Sequence of protein 2:
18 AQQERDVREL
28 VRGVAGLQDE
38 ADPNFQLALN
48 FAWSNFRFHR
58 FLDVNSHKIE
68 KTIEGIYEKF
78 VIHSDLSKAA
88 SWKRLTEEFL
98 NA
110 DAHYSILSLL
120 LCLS

This data describes a binding interaction between two proteins.

Sequence of protein 1:
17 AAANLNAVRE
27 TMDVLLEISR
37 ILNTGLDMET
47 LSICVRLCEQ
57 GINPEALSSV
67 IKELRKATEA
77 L

Contacts between the two chains:
Residue L118 in protein 2 contacts residue P60 in protein 1 (closest heavy-atom distance 3.7 Å).
Residue A32 in protein 2 contacts residue L70 in protein 1 (closest heavy-atom distance 3.6 Å).
Residue L119 in protein 2 contacts residue L42 in protein 1 (closest heavy-atom distance 3.6 Å).
Residue L119 in protein 2 is in contact with residue L38 in protein 1 (closest heavy-atom distance 3.8 Å).
Residue S123 in protein 2 interacts with residue L38 in protein 1 (closest heavy-atom distance 3.5 Å).
Residue L118 in protein 2 is in contact with residue C50 in protein 1 (closest heavy-atom distance 3.5 Å).
Residue A45 in protein 2 contacts residue L70 in protein 1 (closest heavy-atom distance 3.7 Å).
Residue F58 in protein 2 contacts residue A62 in protein 1 (closest heavy-atom distance 3.4 Å).
Residue Q20 in protein 2 interacts with residue I58 in protein 1 (closest heavy-atom distance 3.7 Å).
Residue I115 in protein 2 contacts residue C54 in protein 1 (closest heavy-atom distance 3.8 Å).
Residue N52 in protein 2 contacts residue V66 in protein 1 (closest heavy-atom distance 3.4 Å).
Residue Q19 in protein 2 contacts residue R52 in protein 1 (closest heavy-atom distance 3.7 Å).
Residue D23 in protein 2 interacts with residue I49 in protein 1 (closest heavy-atom distance 3.7 Å).
Residue L118 in protein 2 contacts residue S64 in protein 1 (closest heavy-atom distance 3.6 Å).
Residue C121 in protein 2 is in contact with residue K68 in protein 1 (closest heavy-atom distance 3.0 Å).
Residue F77 in protein 2 contacts residue I37 in protein 1 (closest heavy-atom distance 3.6 Å).
Residue F96 in protein 2 interacts with residue V30 in protein 1 (closest heavy-atom distance 3.9 Å).
Residue W89 in protein 2 is in contact with residue L38 in protein 1 (closest heavy-atom distance 3.8 Å).
Residue L119 in protein 2 contacts residue T40 in protein 1 (closest heavy-atom distance 3.5 Å).
Residue V31 in protein 2 contacts residue T74 in protein 1 (closest heavy-atom distance 4.0 Å).
Residue A49 in protein 2 contacts residue V66 in protein 1 (closest heavy-atom distance 3.9 Å).
Residue L27 in protein 2 contacts residue L63 in protein 1 (closest heavy-atom distance 3.7 Å).
Residue D23 in protein 2 interacts with residue Q56 in protein 1 (closest heavy-atom distance 3.7 Å).
Residue E95 in protein 2 interacts with residue V30 in protein 1 (closest heavy-atom distance 3.6 Å).
Residue K85 in protein 2 is in contact with residue I37 in protein 1 (closest heavy-atom distance 3.7 Å).
Residue F96 in protein 2 is in contact with residue L31 in protein 1 (closest heavy-atom distance 3.3 Å).
Residue L92 in protein 2 is in contact with residue E33 in protein 1 (closest heavy-atom distance 3.4 Å).
Residue L92 in protein 2 interacts with residue V30 in protein 1 (closest heavy-atom distance 3.4 Å).
Residue D23 in protein 2 is in contact with residue L53 in protein 1 (closest heavy-atom distance 3.9 Å).
Residue N52 in protein 2 is in contact with residue S65 in protein 1 (closest heavy-atom distance 2.8 Å).
Residue D23 in protein 2 contacts residue R52 in protein 1 (closest heavy-atom distance 2.4 Å).
Residue L122 in protein 2 contacts residue L42 in protein 1 (closest heavy-atom distance 3.7 Å).
Residue N52 in protein 2 is in contact with residue A62 in protein 1 (closest heavy-atom distance 3.7 Å).
Residue F58 in protein 2 contacts residue N59 in protein 1 (closest heavy-atom distance 3.5 Å).
Residue Q20 in protein 2 interacts with residue Q56 in protein 1 (closest heavy-atom distance 3.0 Å).
Residue I115 in protein 2 is in contact with residue V51 in protein 1 (closest heavy-atom distance 3.8 Å).
Residue L92 in protein 2 is in contact with residue I37 in protein 1 (closest heavy-atom distance 3.8 Å).
Residue E95 in protein 2 is in contact with residue E26 in protein 1 (closest heavy-atom distance 2.7 Å).
Residue L122 in protein 2 interacts with residue T40 in protein 1 (closest heavy-atom distance 3.6 Å).
Residue F53 in protein 2 is in contact with residue I58 in protein 1 (closest heavy-atom distance 3.6 Å).
Residue F53 in protein 2 is in contact with residue V66 in protein 1 (closest heavy-atom distance 3.6 Å).
Residue W89 in protein 2 contacts residue I37 in protein 1 (closest heavy-atom distance 3.8 Å).
Residue C121 in protein 2 contacts residue S64 in protein 1 (closest heavy-atom distance 3.3 Å).
Residue S117 in protein 2 is in contact with residue P60 in protein 1 (closest heavy-atom distance 3.8 Å).
Residue L27 in protein 2 interacts with residue I49 in protein 1 (closest heavy-atom distance 3.8 Å).
Residue R57 in protein 2 interacts with residue S65 in protein 1 (closest heavy-atom distance 3.2 Å).
Residue N41 in protein 2 is in contact with residue L77 in protein 1 (closest heavy-atom distance 3.5 Å).
Residue F58 in protein 2 is in contact with residue E61 in protein 1 (closest heavy-atom distance 3.4 Å).
Residue S114 in protein 2 contacts residue P60 in protein 1 (closest heavy-atom distance 3.3 Å).
Residue E26 in protein 2 is in contact with residue I49 in protein 1 (closest heavy-atom distance 3.6 Å).
Residue F53 in protein 2 contacts residue L63 in protein 1 (closest heavy-atom distance 3.8 Å).
Residue A32 in protein 2 interacts with residue T74 in protein 1 (closest heavy-atom distance 2.5 Å).
Residue F48 in protein 2 contacts residue E69 in protein 1 (closest heavy-atom distance 3.9 Å).
Residue W89 in protein 2 interacts with residue I34 in protein 1 (closest heavy-atom distance 3.9 Å).
Residue L59 in protein 2 interacts with residue N59 in protein 1 (closest heavy-atom distance 3.8 Å).
Residue V31 in protein 2 is in contact with residue I67 in protein 1 (closest heavy-atom distance 3.7 Å).
Residue S114 in protein 2 contacts residue C54 in protein 1 (closest heavy-atom distance 3.6 Å).
Residue I115 in protein 2 is in contact with residue L31 in protein 1 (closest heavy-atom distance 3.9 Å).
Residue L92 in protein 2 is in contact with residue I34 in protein 1 (closest heavy-atom distance 3.6 Å).
Residue V31 in protein 2 interacts with residue R71 in protein 1 (closest heavy-atom distance 3.7 Å).